This data describes a binding interaction between two proteins.

Residue-level contacts at the interface:
Residue E33 in protein 1 contacts residue Y40 in protein 2 (closest heavy-atom distance 4.5 Å).
Residue L36 in protein 1 contacts residue K36 in protein 2 (closest heavy-atom distance 4.2 Å).
Residue K37 in protein 1 is in contact with residue R33 in protein 2 (closest heavy-atom distance 3.6 Å).
Residue R126 in protein 1 contacts residue R33 in protein 2 (closest heavy-atom distance 3.4 Å).
Residue K37 in protein 1 interacts with residue K36 in protein 2 (closest heavy-atom distance 3.4 Å).
Residue L36 in protein 1 contacts residue R33 in protein 2 (closest heavy-atom distance 3.5 Å).
Residue G35 in protein 1 contacts residue R33 in protein 2 (closest heavy-atom distance 3.8 Å).
Residue L28 in protein 1 interacts with residue K36 in protein 2 (closest heavy-atom distance 4.2 Å).
Residue D25 in protein 1 contacts residue R43 in protein 2 (closest heavy-atom distance 3.7 Å).
Residue K29 in protein 1 is in contact with residue Y40 in protein 2 (closest heavy-atom distance 4.4 Å).
Residue D25 in protein 1 contacts residue F44 in protein 2 (closest heavy-atom distance 4.7 Å).
Residue L28 in protein 1 contacts residue R43 in protein 2 (closest heavy-atom distance 3.8 Å).
Residue K39 in protein 1 contacts residue K36 in protein 2 (closest heavy-atom distance 3.4 Å).
Residue K37 in protein 1 contacts residue G32 in protein 2 (closest heavy-atom distance 3.6 Å).
Residue L28 in protein 1 is in contact with residue L39 in protein 2 (closest heavy-atom distance 4.4 Å).
Residue G32 in protein 1 interacts with residue Y40 in protein 2 (closest heavy-atom distance 3.8 Å).
Residue N38 in protein 1 contacts residue K36 in protein 2 (closest heavy-atom distance 4.6 Å).
Residue L28 in protein 1 interacts with residue Y40 in protein 2 (closest heavy-atom distance 4.2 Å).
Residue H123 in protein 1 is in contact with residue R33 in protein 2 (closest heavy-atom distance 3.3 Å).
Residue K29 in protein 1 is in contact with residue F44 in protein 2 (closest heavy-atom distance 3.6 Å).
Residue H123 in protein 1 interacts with residue R37 in protein 2 (closest heavy-atom distance 3.5 Å).

Sequence of protein 2:
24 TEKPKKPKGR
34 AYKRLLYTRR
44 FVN

Sequence of protein 1:
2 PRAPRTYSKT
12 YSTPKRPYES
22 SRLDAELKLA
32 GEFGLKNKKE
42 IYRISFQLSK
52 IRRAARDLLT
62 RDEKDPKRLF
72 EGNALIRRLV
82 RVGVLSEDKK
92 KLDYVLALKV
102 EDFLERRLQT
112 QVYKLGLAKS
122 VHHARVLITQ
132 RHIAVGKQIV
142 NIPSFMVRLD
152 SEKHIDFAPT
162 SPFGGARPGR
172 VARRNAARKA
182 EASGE